Sequence of protein 1:
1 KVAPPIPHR

The following describes two proteins that form a bound complex.

Interface contacts:
Residue Y13 in protein 2 interacts with residue I6 in protein 1 (closest heavy-atom distance 3.8 Å).
Residue Y11 in protein 2 contacts residue V2 in protein 1 (closest heavy-atom distance 4.3 Å).
Residue W38 in protein 2 is in contact with residue R9 in protein 1 (closest heavy-atom distance 4.0 Å).
Residue Y54 in protein 2 contacts residue A3 in protein 1 (closest heavy-atom distance 3.4 Å).
Residue P51 in protein 2 is in contact with residue P7 in protein 1 (closest heavy-atom distance 3.7 Å).
Residue E36 in protein 2 is in contact with residue R9 in protein 1 (closest heavy-atom distance 3.1 Å).
Residue G37 in protein 2 is in contact with residue R9 in protein 1 (closest heavy-atom distance 3.6 Å).
Residue N53 in protein 2 contacts residue P4 in protein 1 (closest heavy-atom distance 3.6 Å).
Residue W38 in protein 2 is in contact with residue P7 in protein 1 (closest heavy-atom distance 3.2 Å).
Residue N53 in protein 2 contacts residue P7 in protein 1 (closest heavy-atom distance 3.1 Å).
Residue Y54 in protein 2 contacts residue P4 in protein 1 (closest heavy-atom distance 2.8 Å).
Residue N53 in protein 2 contacts residue I6 in protein 1 (closest heavy-atom distance 4.4 Å).
Residue N52 in protein 2 is in contact with residue P7 in protein 1 (closest heavy-atom distance 3.9 Å).
Residue Y54 in protein 2 is in contact with residue P5 in protein 1 (closest heavy-atom distance 4.5 Å).
Residue Y11 in protein 2 contacts residue P4 in protein 1 (closest heavy-atom distance 3.4 Å).
Residue W38 in protein 2 contacts residue I6 in protein 1 (closest heavy-atom distance 3.9 Å).
Residue G37 in protein 2 is in contact with residue P7 in protein 1 (closest heavy-atom distance 3.1 Å).
Residue P51 in protein 2 contacts residue I6 in protein 1 (closest heavy-atom distance 4.1 Å).
Residue Y54 in protein 2 contacts residue I6 in protein 1 (closest heavy-atom distance 4.1 Å).
Residue N53 in protein 2 interacts with residue P5 in protein 1 (closest heavy-atom distance 3.0 Å).
Residue Y11 in protein 2 is in contact with residue A3 in protein 1 (closest heavy-atom distance 4.4 Å).

Sequence of protein 2:
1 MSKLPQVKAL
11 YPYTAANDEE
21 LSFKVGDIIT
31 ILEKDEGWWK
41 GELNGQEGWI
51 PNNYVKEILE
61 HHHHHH